Sequence of chain B:
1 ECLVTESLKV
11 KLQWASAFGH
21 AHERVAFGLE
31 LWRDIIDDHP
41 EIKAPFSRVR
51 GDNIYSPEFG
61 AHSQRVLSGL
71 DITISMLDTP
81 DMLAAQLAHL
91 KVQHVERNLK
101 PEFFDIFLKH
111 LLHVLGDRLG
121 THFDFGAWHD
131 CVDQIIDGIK

The following describes two proteins that form a bound complex.

Sequence of chain A:
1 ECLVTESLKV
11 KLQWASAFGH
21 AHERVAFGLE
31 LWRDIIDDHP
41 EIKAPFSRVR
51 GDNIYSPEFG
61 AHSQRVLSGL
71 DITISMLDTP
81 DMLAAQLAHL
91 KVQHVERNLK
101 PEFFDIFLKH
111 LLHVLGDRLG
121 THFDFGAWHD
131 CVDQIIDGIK

Interface contacts:
Residue H22 in chain B interacts with residue T121 in chain A (closest heavy-atom distance 3.4 Å).
Residue L29 in chain B contacts residue G120 in chain A (closest heavy-atom distance 4.3 Å).
Residue L29 in chain B contacts residue T121 in chain A (closest heavy-atom distance 3.9 Å).
Residue H22 in chain B interacts with residue H122 in chain A (closest heavy-atom distance 4.8 Å).
Residue A26 in chain B contacts residue T121 in chain A (closest heavy-atom distance 4.2 Å).
Residue Y55 in chain B interacts with residue G116 in chain A (closest heavy-atom distance 3.6 Å).
Residue D52 in chain B contacts residue F125 in chain A (closest heavy-atom distance 3.5 Å).
Residue Y55 in chain B is in contact with residue F125 in chain A (closest heavy-atom distance 3.6 Å).
Residue V25 in chain B interacts with residue T121 in chain A (closest heavy-atom distance 4.6 Å).
Residue R33 in chain B interacts with residue G116 in chain A (closest heavy-atom distance 3.9 Å).
Residue Y55 in chain B is in contact with residue L112 in chain A (closest heavy-atom distance 4.9 Å).
Residue D37 in chain B contacts residue K109 in chain A (closest heavy-atom distance 5.0 Å).
Residue D37 in chain B is in contact with residue H113 in chain A (closest heavy-atom distance 3.7 Å).
Residue N53 in chain B contacts residue F125 in chain A (closest heavy-atom distance 3.4 Å).
Residue Y55 in chain B contacts residue F123 in chain A (closest heavy-atom distance 3.4 Å).
Residue R33 in chain B interacts with residue H113 in chain A (closest heavy-atom distance 3.3 Å).
Residue Y55 in chain B is in contact with residue G120 in chain A (closest heavy-atom distance 3.4 Å).
Residue Y55 in chain B is in contact with residue T121 in chain A (closest heavy-atom distance 4.3 Å).
Residue N53 in chain B is in contact with residue G126 in chain A (closest heavy-atom distance 3.8 Å).
Residue R33 in chain B is in contact with residue D117 in chain A (closest heavy-atom distance 2.7 Å).